Residue-level contacts at the interface:
Residue Y318 in the second protein is in contact with residue M10 in the first protein (closest heavy-atom distance 3.8 Å).
Residue V370 in the second protein contacts residue M4 in the first protein (closest heavy-atom distance 3.5 Å).
Residue K317 in the second protein interacts with residue M4 in the first protein (closest heavy-atom distance 3.0 Å).
Residue K317 in the second protein contacts residue A8 in the first protein (closest heavy-atom distance 4.6 Å).
Residue K317 in the second protein contacts residue A5 in the first protein (closest heavy-atom distance 4.0 Å).
Residue V319 in the second protein interacts with residue D7 in the first protein (closest heavy-atom distance 4.3 Å).
Residue V319 in the second protein contacts residue D9 in the first protein (closest heavy-atom distance 3.0 Å).
Residue Y318 in the second protein contacts residue A8 in the first protein (closest heavy-atom distance 3.4 Å).
Residue H371 in the second protein is in contact with residue M4 in the first protein (closest heavy-atom distance 4.7 Å).

These two protein chains interact to form a complex.

Sequence of the first protein:
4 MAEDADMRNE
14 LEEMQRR

Sequence of the second protein:
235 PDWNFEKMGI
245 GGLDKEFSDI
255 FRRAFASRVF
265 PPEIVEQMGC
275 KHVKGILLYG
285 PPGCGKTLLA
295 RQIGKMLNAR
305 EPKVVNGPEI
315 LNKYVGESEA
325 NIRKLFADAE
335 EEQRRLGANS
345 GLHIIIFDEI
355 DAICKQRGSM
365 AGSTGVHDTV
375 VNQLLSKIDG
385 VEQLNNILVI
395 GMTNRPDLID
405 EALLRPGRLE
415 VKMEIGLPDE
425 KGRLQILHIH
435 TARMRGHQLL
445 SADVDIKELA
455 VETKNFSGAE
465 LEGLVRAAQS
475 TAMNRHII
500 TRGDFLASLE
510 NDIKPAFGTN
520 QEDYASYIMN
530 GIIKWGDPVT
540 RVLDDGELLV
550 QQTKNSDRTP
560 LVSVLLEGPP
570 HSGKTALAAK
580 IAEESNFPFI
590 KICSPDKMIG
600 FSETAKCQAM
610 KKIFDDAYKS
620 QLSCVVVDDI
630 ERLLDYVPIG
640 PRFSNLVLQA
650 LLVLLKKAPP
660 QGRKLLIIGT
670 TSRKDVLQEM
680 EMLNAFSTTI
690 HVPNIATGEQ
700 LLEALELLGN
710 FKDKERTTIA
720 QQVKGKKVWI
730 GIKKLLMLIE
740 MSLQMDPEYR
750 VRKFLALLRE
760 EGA